Sequence of protein 1:
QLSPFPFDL

These two protein chains interact to form a complex.

Sequence of protein 2:
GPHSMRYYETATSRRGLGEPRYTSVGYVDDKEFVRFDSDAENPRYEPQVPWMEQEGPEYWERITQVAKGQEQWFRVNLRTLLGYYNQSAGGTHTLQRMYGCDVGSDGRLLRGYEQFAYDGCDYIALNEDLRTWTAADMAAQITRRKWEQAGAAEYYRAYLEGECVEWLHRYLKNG

Contacts between the two chains:
Residue W147 in protein 2 is in contact with residue D8 in protein 1 (closest heavy-atom distance 2.8 Å).
Residue G151 in protein 2 interacts with residue F7 in protein 1 (closest heavy-atom distance 4.1 Å).
Residue Y156 in protein 2 interacts with residue P6 in protein 1 (closest heavy-atom distance 3.5 Å).
Residue A67 in protein 2 is in contact with residue L2 in protein 1 (closest heavy-atom distance 5.0 Å).
Residue Y159 in protein 2 contacts residue S3 in protein 1 (closest heavy-atom distance 3.3 Å).
Residue Y155 in protein 2 is in contact with residue P4 in protein 1 (closest heavy-atom distance 3.3 Å).
Residue G69 in protein 2 contacts residue F5 in protein 1 (closest heavy-atom distance 3.7 Å).
Residue Y159 in protein 2 is in contact with residue P4 in protein 1 (closest heavy-atom distance 3.8 Å).
Residue R97 in protein 2 is in contact with residue P6 in protein 1 (closest heavy-atom distance 4.0 Å).
Residue Y159 in protein 2 interacts with residue Q1 in protein 1 (closest heavy-atom distance 3.2 Å).
Residue Y155 in protein 2 is in contact with residue F5 in protein 1 (closest heavy-atom distance 3.3 Å).
Residue L95 in protein 2 contacts residue L9 in protein 1 (closest heavy-atom distance 4.1 Å).
Residue Q70 in protein 2 is in contact with residue F5 in protein 1 (closest heavy-atom distance 3.6 Å).
Residue R62 in protein 2 contacts residue Q1 in protein 1 (closest heavy-atom distance 4.4 Å).
Residue E114 in protein 2 is in contact with residue S3 in protein 1 (closest heavy-atom distance 4.8 Å).
Residue Y123 in protein 2 interacts with residue L9 in protein 1 (closest heavy-atom distance 4.4 Å).
Residue A150 in protein 2 contacts residue F7 in protein 1 (closest heavy-atom distance 3.5 Å).
Residue R97 in protein 2 contacts residue S3 in protein 1 (closest heavy-atom distance 2.6 Å).
Residue E163 in protein 2 is in contact with residue Q1 in protein 1 (closest heavy-atom distance 3.5 Å).
Residue N77 in protein 2 interacts with residue D8 in protein 1 (closest heavy-atom distance 3.9 Å).
Residue Y45 in protein 2 interacts with residue L2 in protein 1 (closest heavy-atom distance 3.4 Å).
Residue W73 in protein 2 interacts with residue L9 in protein 1 (closest heavy-atom distance 3.9 Å).
Residue W73 in protein 2 contacts residue D8 in protein 1 (closest heavy-atom distance 3.6 Å).
Residue V66 in protein 2 contacts residue S3 in protein 1 (closest heavy-atom distance 4.2 Å).
Residue Y7 in protein 2 interacts with residue Q1 in protein 1 (closest heavy-atom distance 3.2 Å).
Residue M5 in protein 2 interacts with residue Q1 in protein 1 (closest heavy-atom distance 4.2 Å).
Residue Y84 in protein 2 contacts residue L9 in protein 1 (closest heavy-atom distance 2.8 Å).
Residue T143 in protein 2 is in contact with residue D8 in protein 1 (closest heavy-atom distance 4.3 Å).
Residue Y59 in protein 2 interacts with residue Q1 in protein 1 (closest heavy-atom distance 4.7 Å).
Residue W167 in protein 2 is in contact with residue Q1 in protein 1 (closest heavy-atom distance 3.0 Å).
Residue Y99 in protein 2 is in contact with residue L2 in protein 1 (closest heavy-atom distance 3.7 Å).
Residue Y171 in protein 2 contacts residue Q1 in protein 1 (closest heavy-atom distance 3.1 Å).
Residue W147 in protein 2 interacts with residue L9 in protein 1 (closest heavy-atom distance 3.3 Å).
Residue W147 in protein 2 interacts with residue F7 in protein 1 (closest heavy-atom distance 3.1 Å).
Residue W73 in protein 2 contacts residue P6 in protein 1 (closest heavy-atom distance 3.0 Å).
Residue Y156 in protein 2 contacts residue F7 in protein 1 (closest heavy-atom distance 3.0 Å).
Residue Y156 in protein 2 is in contact with residue F5 in protein 1 (closest heavy-atom distance 4.9 Å).
Residue Q70 in protein 2 interacts with residue P6 in protein 1 (closest heavy-atom distance 3.3 Å).
Residue Y155 in protein 2 contacts residue F7 in protein 1 (closest heavy-atom distance 3.5 Å).
Residue N77 in protein 2 contacts residue F7 in protein 1 (closest heavy-atom distance 4.8 Å).
Residue Y159 in protein 2 interacts with residue L2 in protein 1 (closest heavy-atom distance 3.6 Å).
Residue F116 in protein 2 is in contact with residue P6 in protein 1 (closest heavy-atom distance 4.2 Å).
Residue W73 in protein 2 interacts with residue F5 in protein 1 (closest heavy-atom distance 3.5 Å).
Residue T80 in protein 2 is in contact with residue L9 in protein 1 (closest heavy-atom distance 3.1 Å).
Residue A152 in protein 2 contacts residue F7 in protein 1 (closest heavy-atom distance 3.5 Å).
Residue T143 in protein 2 contacts residue L9 in protein 1 (closest heavy-atom distance 3.5 Å).
Residue K146 in protein 2 is in contact with residue L9 in protein 1 (closest heavy-atom distance 2.7 Å).
Residue I63 in protein 2 interacts with residue L2 in protein 1 (closest heavy-atom distance 3.6 Å).
Residue W73 in protein 2 is in contact with residue F7 in protein 1 (closest heavy-atom distance 2.8 Å).
Residue L81 in protein 2 interacts with residue L9 in protein 1 (closest heavy-atom distance 3.7 Å).
Residue Y99 in protein 2 contacts residue S3 in protein 1 (closest heavy-atom distance 3.5 Å).
Residue Y7 in protein 2 contacts residue L2 in protein 1 (closest heavy-atom distance 3.5 Å).
Residue R97 in protein 2 contacts residue P4 in protein 1 (closest heavy-atom distance 3.8 Å).
Residue V66 in protein 2 is in contact with residue L2 in protein 1 (closest heavy-atom distance 3.7 Å).
Residue Q70 in protein 2 is in contact with residue P4 in protein 1 (closest heavy-atom distance 4.7 Å).
Residue N77 in protein 2 interacts with residue L9 in protein 1 (closest heavy-atom distance 2.9 Å).
Residue K146 in protein 2 is in contact with residue D8 in protein 1 (closest heavy-atom distance 3.5 Å).